Contacts between the two chains:
Residue R192 in chain B is in contact with residue R162 in chain A (closest heavy-atom distance 3.0 Å).
Residue F238 in chain B contacts residue L50 in chain A (closest heavy-atom distance 3.6 Å).
Residue V36 in chain B contacts residue L129 in chain A (closest heavy-atom distance 3.9 Å).
Residue K47 in chain B is in contact with residue N166 in chain A (closest heavy-atom distance 4.1 Å).
Residue R192 in chain B contacts residue W161 in chain A (closest heavy-atom distance 3.3 Å).
Residue T143 in chain B is in contact with residue R162 in chain A (closest heavy-atom distance 3.2 Å).
Residue M40 in chain B is in contact with residue S13 in chain A (closest heavy-atom distance 3.8 Å).
Residue E37 in chain B is in contact with residue N131 in chain A (closest heavy-atom distance 4.1 Å).
Residue F244 in chain B interacts with residue L200 in chain A (closest heavy-atom distance 4.2 Å).
Residue F238 in chain B is in contact with residue L156 in chain A (closest heavy-atom distance 3.5 Å).
Residue G141 in chain B interacts with residue R162 in chain A (closest heavy-atom distance 3.2 Å).
Residue R192 in chain B is in contact with residue Y160 in chain A (closest heavy-atom distance 2.9 Å).
Residue F6 in chain B is in contact with residue W201 in chain A (closest heavy-atom distance 3.5 Å).
Residue T143 in chain B is in contact with residue M168 in chain A (closest heavy-atom distance 3.7 Å).
Residue R89 in chain B contacts residue E60 in chain A (closest heavy-atom distance 3.4 Å).
Residue I190 in chain B is in contact with residue M168 in chain A (closest heavy-atom distance 3.8 Å).
Residue P242 in chain B interacts with residue Q195 in chain A (closest heavy-atom distance 3.4 Å).
Residue R89 in chain B contacts residue G59 in chain A (closest heavy-atom distance 3.1 Å).
Residue R89 in chain B is in contact with residue H48 in chain A (closest heavy-atom distance 3.6 Å).
Residue T143 in chain B is in contact with residue N166 in chain A (closest heavy-atom distance 3.3 Å).
Residue K97 in chain B interacts with residue E64 in chain A (closest heavy-atom distance 3.3 Å).
Residue E240 in chain B is in contact with residue Q195 in chain A (closest heavy-atom distance 3.4 Å).
Residue I34 in chain B is in contact with residue S103 in chain A (closest heavy-atom distance 4.0 Å).
Residue F238 in chain B contacts residue Y153 in chain A (closest heavy-atom distance 3.4 Å).
Residue K188 in chain B contacts residue M168 in chain A (closest heavy-atom distance 3.2 Å).
Residue F238 in chain B interacts with residue Q195 in chain A (closest heavy-atom distance 4.2 Å).
Residue I142 in chain B contacts residue R162 in chain A (closest heavy-atom distance 3.6 Å).
Residue V5 in chain B contacts residue W201 in chain A (closest heavy-atom distance 3.5 Å).
Residue E37 in chain B is in contact with residue R101 in chain A (closest heavy-atom distance 3.4 Å).
Residue D146 in chain B interacts with residue P130 in chain A (closest heavy-atom distance 3.1 Å).
Residue T241 in chain B interacts with residue Q195 in chain A (closest heavy-atom distance 4.1 Å).
Residue P242 in chain B interacts with residue Y160 in chain A (closest heavy-atom distance 3.2 Å).
Residue F238 in chain B is in contact with residue D157 in chain A (closest heavy-atom distance 3.4 Å).
Residue R89 in chain B interacts with residue C58 in chain A (closest heavy-atom distance 3.3 Å).
Residue D146 in chain B contacts residue S13 in chain A (closest heavy-atom distance 3.5 Å).
Residue E37 in chain B is in contact with residue P130 in chain A (closest heavy-atom distance 3.8 Å).
Residue V36 in chain B contacts residue R101 in chain A (closest heavy-atom distance 3.4 Å).
Residue M40 in chain B is in contact with residue I127 in chain A (closest heavy-atom distance 4.1 Å).
Residue S145 in chain B is in contact with residue S12 in chain A (closest heavy-atom distance 3.8 Å).
Residue E66 in chain B contacts residue D112 in chain A (closest heavy-atom distance 3.8 Å).
Residue K97 in chain B interacts with residue S65 in chain A (closest heavy-atom distance 3.5 Å).
Residue R52 in chain B interacts with residue Q115 in chain A (closest heavy-atom distance 2.5 Å).
Residue I144 in chain B interacts with residue N166 in chain A (closest heavy-atom distance 3.8 Å).
Residue G140 in chain B contacts residue R162 in chain A (closest heavy-atom distance 4.1 Å).
Residue K188 in chain B interacts with residue W201 in chain A (closest heavy-atom distance 3.5 Å).
Residue S145 in chain B contacts residue L11 in chain A (closest heavy-atom distance 3.5 Å).
Residue S239 in chain B is in contact with residue Y153 in chain A (closest heavy-atom distance 3.8 Å).
Residue I34 in chain B contacts residue L129 in chain A (closest heavy-atom distance 3.6 Å).
Residue D146 in chain B interacts with residue L11 in chain A (closest heavy-atom distance 3.0 Å).
Residue Y210 in chain B interacts with residue Q115 in chain A (closest heavy-atom distance 4.1 Å).
Residue P242 in chain B interacts with residue L200 in chain A (closest heavy-atom distance 4.0 Å).
Residue K97 in chain B contacts residue E62 in chain A (closest heavy-atom distance 4.0 Å).
Residue I144 in chain B is in contact with residue M168 in chain A (closest heavy-atom distance 4.2 Å).
Residue S44 in chain B is in contact with residue R107 in chain A (closest heavy-atom distance 3.4 Å).
Residue D146 in chain B is in contact with residue S12 in chain A (closest heavy-atom distance 3.1 Å).
Residue I235 in chain B is in contact with residue Y160 in chain A (closest heavy-atom distance 3.4 Å).
Residue I3 in chain B interacts with residue L50 in chain A (closest heavy-atom distance 3.7 Å).
Residue G21 in chain B is in contact with residue T106 in chain A (closest heavy-atom distance 4.2 Å).
Residue S145 in chain B interacts with residue M168 in chain A (closest heavy-atom distance 3.5 Å).
Residue R7 in chain B is in contact with residue W201 in chain A (closest heavy-atom distance 3.4 Å).

This data describes a binding interaction between two proteins.

Sequence of chain B:
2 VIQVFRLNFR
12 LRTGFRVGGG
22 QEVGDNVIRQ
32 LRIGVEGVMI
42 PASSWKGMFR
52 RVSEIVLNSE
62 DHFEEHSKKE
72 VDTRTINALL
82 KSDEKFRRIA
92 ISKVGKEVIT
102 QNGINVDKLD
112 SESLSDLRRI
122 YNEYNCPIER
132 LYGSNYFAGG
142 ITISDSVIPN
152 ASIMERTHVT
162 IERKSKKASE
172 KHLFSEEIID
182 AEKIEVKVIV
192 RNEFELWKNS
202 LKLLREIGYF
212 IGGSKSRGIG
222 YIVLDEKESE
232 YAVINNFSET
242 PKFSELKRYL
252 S

Sequence of chain A:
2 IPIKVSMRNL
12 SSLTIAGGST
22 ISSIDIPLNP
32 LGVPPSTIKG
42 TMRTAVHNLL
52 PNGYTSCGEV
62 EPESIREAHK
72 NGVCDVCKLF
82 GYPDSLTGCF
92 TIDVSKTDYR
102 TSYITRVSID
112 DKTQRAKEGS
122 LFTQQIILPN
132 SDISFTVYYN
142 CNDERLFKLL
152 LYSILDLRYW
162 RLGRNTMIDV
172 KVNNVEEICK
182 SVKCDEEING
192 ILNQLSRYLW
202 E